Sequence of protein 1:
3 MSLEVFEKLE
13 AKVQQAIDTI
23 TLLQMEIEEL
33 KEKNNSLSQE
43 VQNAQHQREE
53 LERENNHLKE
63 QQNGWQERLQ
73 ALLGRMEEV

These two protein chains interact to form a complex.

Residue-level contacts at the interface:
Residue Q26 in protein 1 is in contact with residue K61 in protein 2 (closest heavy-atom distance 3.6 Å).
Residue W67 in protein 1 interacts with residue A18 in protein 2 (closest heavy-atom distance 3.4 Å).
Residue E28 in protein 1 contacts residue L60 in protein 2 (closest heavy-atom distance 3.6 Å).
Residue L11 in protein 1 interacts with residue L74 in protein 2 (closest heavy-atom distance 3.6 Å).
Residue R50 in protein 1 is in contact with residue N36 in protein 2 (closest heavy-atom distance 3.4 Å).
Residue Q64 in protein 1 interacts with residue I22 in protein 2 (closest heavy-atom distance 3.4 Å).
Residue A46 in protein 1 contacts residue V43 in protein 2 (closest heavy-atom distance 3.4 Å).
Residue I29 in protein 1 interacts with residue K61 in protein 2 (closest heavy-atom distance 3.5 Å).
Residue K35 in protein 1 contacts residue L53 in protein 2 (closest heavy-atom distance 3.8 Å).
Residue L71 in protein 1 is in contact with residue I19 in protein 2 (closest heavy-atom distance 3.4 Å).
Residue Q26 in protein 1 contacts residue Q64 in protein 2 (closest heavy-atom distance 2.8 Å).
Residue L32 in protein 1 contacts residue E56 in protein 2 (closest heavy-atom distance 3.8 Å).
Residue W67 in protein 1 interacts with residue I22 in protein 2 (closest heavy-atom distance 3.5 Å).
Residue I29 in protein 1 contacts residue L60 in protein 2 (closest heavy-atom distance 3.8 Å).
Residue A18 in protein 1 contacts residue W67 in protein 2 (closest heavy-atom distance 3.6 Å).
Residue L11 in protein 1 interacts with residue M78 in protein 2 (closest heavy-atom distance 3.7 Å).
Residue K14 in protein 1 contacts residue L74 in protein 2 (closest heavy-atom distance 3.8 Å).
Residue L32 in protein 1 interacts with residue L53 in protein 2 (closest heavy-atom distance 3.8 Å).
Residue L53 in protein 1 is in contact with residue N36 in protein 2 (closest heavy-atom distance 3.5 Å).
Residue I19 in protein 1 contacts residue L71 in protein 2 (closest heavy-atom distance 3.5 Å).
Residue Q47 in protein 1 contacts residue V43 in protein 2 (closest heavy-atom distance 3.4 Å).
Residue N36 in protein 1 interacts with residue L53 in protein 2 (closest heavy-atom distance 3.6 Å).
Residue V43 in protein 1 interacts with residue Q47 in protein 2 (closest heavy-atom distance 3.5 Å).
Residue L71 in protein 1 contacts residue V15 in protein 2 (closest heavy-atom distance 3.8 Å).
Residue L60 in protein 1 interacts with residue I29 in protein 2 (closest heavy-atom distance 3.7 Å).
Residue L60 in protein 1 interacts with residue E28 in protein 2 (closest heavy-atom distance 3.7 Å).
Residue Q64 in protein 1 contacts residue Q26 in protein 2 (closest heavy-atom distance 2.9 Å).
Residue K14 in protein 1 interacts with residue R70 in protein 2 (closest heavy-atom distance 3.6 Å).
Residue K61 in protein 1 interacts with residue Q26 in protein 2 (closest heavy-atom distance 3.7 Å).
Residue W67 in protein 1 interacts with residue Q17 in protein 2 (closest heavy-atom distance 3.8 Å).
Residue Q49 in protein 1 is in contact with residue L39 in protein 2 (closest heavy-atom distance 3.2 Å).
Residue L53 in protein 1 interacts with residue L32 in protein 2 (closest heavy-atom distance 3.8 Å).
Residue W67 in protein 1 contacts residue T21 in protein 2 (closest heavy-atom distance 3.8 Å).
Residue K61 in protein 1 interacts with residue I29 in protein 2 (closest heavy-atom distance 3.4 Å).
Residue Q68 in protein 1 interacts with residue I22 in protein 2 (closest heavy-atom distance 3.4 Å).
Residue E42 in protein 1 is in contact with residue E42 in protein 2 (closest heavy-atom distance 3.0 Å).
Residue I29 in protein 1 interacts with residue N57 in protein 2 (closest heavy-atom distance 3.8 Å).
Residue E56 in protein 1 is in contact with residue L32 in protein 2 (closest heavy-atom distance 3.8 Å).
Residue S40 in protein 1 interacts with residue R50 in protein 2 (closest heavy-atom distance 3.4 Å).
Residue R50 in protein 1 interacts with residue S40 in protein 2 (closest heavy-atom distance 3.4 Å).
Residue M78 in protein 1 is in contact with residue L11 in protein 2 (closest heavy-atom distance 3.8 Å).
Residue T21 in protein 1 contacts residue W67 in protein 2 (closest heavy-atom distance 3.7 Å).
Residue L74 in protein 1 contacts residue L11 in protein 2 (closest heavy-atom distance 3.6 Å).
Residue L71 in protein 1 contacts residue A18 in protein 2 (closest heavy-atom distance 3.8 Å).
Residue R77 in protein 1 interacts with residue M3 in protein 2 (closest heavy-atom distance 3.5 Å).
Residue L74 in protein 1 is in contact with residue K14 in protein 2 (closest heavy-atom distance 3.7 Å).
Residue N36 in protein 1 interacts with residue R50 in protein 2 (closest heavy-atom distance 3.4 Å).
Residue R70 in protein 1 is in contact with residue K14 in protein 2 (closest heavy-atom distance 3.6 Å).
Residue I22 in protein 1 interacts with residue W67 in protein 2 (closest heavy-atom distance 3.6 Å).
Residue L53 in protein 1 contacts residue K35 in protein 2 (closest heavy-atom distance 3.7 Å).
Residue V15 in protein 1 interacts with residue L71 in protein 2 (closest heavy-atom distance 3.6 Å).
Residue V43 in protein 1 interacts with residue A46 in protein 2 (closest heavy-atom distance 3.4 Å).
Residue M3 in protein 1 is in contact with residue R77 in protein 2 (closest heavy-atom distance 3.5 Å).
Residue A18 in protein 1 is in contact with residue L71 in protein 2 (closest heavy-atom distance 3.8 Å).
Residue Q64 in protein 1 is in contact with residue L25 in protein 2 (closest heavy-atom distance 3.6 Å).
Residue L25 in protein 1 interacts with residue Q64 in protein 2 (closest heavy-atom distance 3.7 Å).
Residue L39 in protein 1 is in contact with residue Q49 in protein 2 (closest heavy-atom distance 3.2 Å).
Residue N57 in protein 1 is in contact with residue I29 in protein 2 (closest heavy-atom distance 3.8 Å).
Residue I22 in protein 1 is in contact with residue Q64 in protein 2 (closest heavy-atom distance 3.5 Å).
Residue I22 in protein 1 interacts with residue Q68 in protein 2 (closest heavy-atom distance 3.4 Å).

Sequence of protein 2:
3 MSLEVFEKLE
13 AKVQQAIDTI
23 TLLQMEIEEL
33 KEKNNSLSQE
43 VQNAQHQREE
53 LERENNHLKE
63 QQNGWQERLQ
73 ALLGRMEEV